Sequence of protein 1:
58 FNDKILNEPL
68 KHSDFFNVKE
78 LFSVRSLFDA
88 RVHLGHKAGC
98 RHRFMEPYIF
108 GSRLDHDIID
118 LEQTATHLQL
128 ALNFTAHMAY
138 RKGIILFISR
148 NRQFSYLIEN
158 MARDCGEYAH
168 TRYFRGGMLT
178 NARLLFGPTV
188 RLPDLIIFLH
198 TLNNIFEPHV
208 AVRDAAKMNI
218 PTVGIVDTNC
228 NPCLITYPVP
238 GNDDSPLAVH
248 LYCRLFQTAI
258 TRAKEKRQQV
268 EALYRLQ

Sequence of protein 2:
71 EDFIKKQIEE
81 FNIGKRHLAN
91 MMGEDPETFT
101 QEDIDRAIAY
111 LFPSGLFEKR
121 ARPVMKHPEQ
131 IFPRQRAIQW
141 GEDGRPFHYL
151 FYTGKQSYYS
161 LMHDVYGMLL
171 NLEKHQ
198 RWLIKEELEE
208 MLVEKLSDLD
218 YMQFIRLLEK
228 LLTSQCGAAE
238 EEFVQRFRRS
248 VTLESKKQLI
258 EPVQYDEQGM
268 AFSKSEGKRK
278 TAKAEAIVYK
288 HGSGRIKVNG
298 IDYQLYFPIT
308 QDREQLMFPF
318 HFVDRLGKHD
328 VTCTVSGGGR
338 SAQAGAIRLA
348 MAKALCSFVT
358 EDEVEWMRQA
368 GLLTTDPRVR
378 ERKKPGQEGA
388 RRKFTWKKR

Contacts between the two chains:
Residue T153 in protein 2 interacts with residue M175 in protein 1 (closest heavy-atom distance 3.5 Å).
Residue Y149 in protein 2 is in contact with residue Y165 in protein 1 (closest heavy-atom distance 3.3 Å).
Residue R145 in protein 2 is in contact with residue R188 in protein 1 (closest heavy-atom distance 3.9 Å).
Residue W140 in protein 2 interacts with residue F183 in protein 1 (closest heavy-atom distance 4.1 Å).
Residue Y159 in protein 2 contacts residue R169 in protein 1 (closest heavy-atom distance 3.4 Å).
Residue L150 in protein 2 contacts residue R169 in protein 1 (closest heavy-atom distance 4.3 Å).
Residue G167 in protein 2 contacts residue Y153 in protein 1 (closest heavy-atom distance 3.7 Å).
Residue M162 in protein 2 interacts with residue R169 in protein 1 (closest heavy-atom distance 4.6 Å).
Residue Y166 in protein 2 contacts residue Y153 in protein 1 (closest heavy-atom distance 3.5 Å).
Residue Y152 in protein 2 is in contact with residue F183 in protein 1 (closest heavy-atom distance 4.2 Å).
Residue F151 in protein 2 contacts residue F183 in protein 1 (closest heavy-atom distance 4.0 Å).
Residue L170 in protein 2 is in contact with residue Y153 in protein 1 (closest heavy-atom distance 3.6 Å).
Residue Y152 in protein 2 is in contact with residue L143 in protein 1 (closest heavy-atom distance 4.2 Å).
Residue Y152 in protein 2 interacts with residue M175 in protein 1 (closest heavy-atom distance 3.4 Å).
Residue R145 in protein 2 is in contact with residue Y165 in protein 1 (closest heavy-atom distance 3.2 Å).
Residue Y149 in protein 2 contacts residue E156 in protein 1 (closest heavy-atom distance 3.3 Å).
Residue T153 in protein 2 contacts residue H167 in protein 1 (closest heavy-atom distance 3.8 Å).
Residue Y152 in protein 2 interacts with residue H167 in protein 1 (closest heavy-atom distance 3.0 Å).
Residue R145 in protein 2 is in contact with residue I141 in protein 1 (closest heavy-atom distance 4.1 Å).
Residue Y149 in protein 2 interacts with residue R160 in protein 1 (closest heavy-atom distance 3.9 Å).
Residue D143 in protein 2 is in contact with residue K139 in protein 1 (closest heavy-atom distance 3.6 Å).
Residue Y152 in protein 2 contacts residue L189 in protein 1 (closest heavy-atom distance 4.0 Å).
Residue Y149 in protein 2 contacts residue A166 in protein 1 (closest heavy-atom distance 3.2 Å).
Residue Y152 in protein 2 is in contact with residue I141 in protein 1 (closest heavy-atom distance 3.5 Å).
Residue W140 in protein 2 contacts residue V187 in protein 1 (closest heavy-atom distance 4.3 Å).
Residue L150 in protein 2 contacts residue E156 in protein 1 (closest heavy-atom distance 3.3 Å).
Residue L150 in protein 2 is in contact with residue A166 in protein 1 (closest heavy-atom distance 4.0 Å).
Residue R145 in protein 2 is in contact with residue K261 in protein 1 (closest heavy-atom distance 3.8 Å).
Residue G154 in protein 2 is in contact with residue M175 in protein 1 (closest heavy-atom distance 4.2 Å).
Residue D164 in protein 2 is in contact with residue R160 in protein 1 (closest heavy-atom distance 4.9 Å).
Residue W140 in protein 2 is in contact with residue T186 in protein 1 (closest heavy-atom distance 3.1 Å).
Residue H148 in protein 2 is in contact with residue Y165 in protein 1 (closest heavy-atom distance 3.8 Å).
Residue Y159 in protein 2 interacts with residue E156 in protein 1 (closest heavy-atom distance 4.5 Å).
Residue G144 in protein 2 is in contact with residue R188 in protein 1 (closest heavy-atom distance 4.0 Å).
Residue G154 in protein 2 interacts with residue F183 in protein 1 (closest heavy-atom distance 4.6 Å).
Residue T153 in protein 2 interacts with residue R172 in protein 1 (closest heavy-atom distance 4.3 Å).
Residue K155 in protein 2 is in contact with residue R172 in protein 1 (closest heavy-atom distance 3.6 Å).
Residue T153 in protein 2 contacts residue R169 in protein 1 (closest heavy-atom distance 4.8 Å).
Residue W140 in protein 2 interacts with residue G184 in protein 1 (closest heavy-atom distance 3.6 Å).
Residue Y152 in protein 2 contacts residue P190 in protein 1 (closest heavy-atom distance 3.7 Å).
Residue Y149 in protein 2 is in contact with residue A159 in protein 1 (closest heavy-atom distance 4.1 Å).
Residue P146 in protein 2 is in contact with residue I141 in protein 1 (closest heavy-atom distance 4.4 Å).
Residue H163 in protein 2 interacts with residue N157 in protein 1 (closest heavy-atom distance 3.3 Å).
Residue Y152 in protein 2 is in contact with residue R188 in protein 1 (closest heavy-atom distance 2.6 Å).
Residue H163 in protein 2 interacts with residue Y153 in protein 1 (closest heavy-atom distance 3.2 Å).
Residue R145 in protein 2 interacts with residue K139 in protein 1 (closest heavy-atom distance 3.6 Å).
Residue T153 in protein 2 is in contact with residue A166 in protein 1 (closest heavy-atom distance 3.8 Å).
Residue F151 in protein 2 interacts with residue V187 in protein 1 (closest heavy-atom distance 4.3 Å).
Residue H163 in protein 2 interacts with residue R160 in protein 1 (closest heavy-atom distance 3.5 Å).
Residue F151 in protein 2 contacts residue Y165 in protein 1 (closest heavy-atom distance 4.6 Å).
Residue R145 in protein 2 is in contact with residue E164 in protein 1 (closest heavy-atom distance 3.1 Å).
Residue P146 in protein 2 contacts residue Y165 in protein 1 (closest heavy-atom distance 2.8 Å).
Residue R145 in protein 2 interacts with residue G163 in protein 1 (closest heavy-atom distance 2.7 Å).
Residue R145 in protein 2 interacts with residue G140 in protein 1 (closest heavy-atom distance 3.1 Å).
Residue L150 in protein 2 is in contact with residue Y165 in protein 1 (closest heavy-atom distance 4.9 Å).
Residue Y149 in protein 2 interacts with residue E164 in protein 1 (closest heavy-atom distance 4.0 Å).
Residue D143 in protein 2 interacts with residue R188 in protein 1 (closest heavy-atom distance 3.5 Å).
Residue Y152 in protein 2 interacts with residue Y165 in protein 1 (closest heavy-atom distance 4.2 Å).
Residue H163 in protein 2 interacts with residue R169 in protein 1 (closest heavy-atom distance 3.9 Å).
Residue H163 in protein 2 contacts residue E156 in protein 1 (closest heavy-atom distance 2.9 Å).

This data describes a binding interaction between two proteins.